Interface contacts:
Residue K222 in chain A interacts with residue Y250 in chain B (closest heavy-atom distance 3.7 Å).
Residue K222 in chain A is in contact with residue V251 in chain B (closest heavy-atom distance 3.6 Å).
Residue T220 in chain A contacts residue Y250 in chain B (closest heavy-atom distance 4.3 Å).
Residue T220 in chain A interacts with residue T254 in chain B (closest heavy-atom distance 3.7 Å).
Residue Y221 in chain A is in contact with residue V251 in chain B (closest heavy-atom distance 3.4 Å).
Residue T220 in chain A is in contact with residue V251 in chain B (closest heavy-atom distance 3.2 Å).
Residue D164 in chain A interacts with residue V251 in chain B (closest heavy-atom distance 4.0 Å).
Residue Y221 in chain A interacts with residue E248 in chain B (closest heavy-atom distance 4.6 Å).
Residue L223 in chain A interacts with residue V251 in chain B (closest heavy-atom distance 4.5 Å).
Residue K222 in chain A interacts with residue H249 in chain B (closest heavy-atom distance 3.2 Å).
Residue Y221 in chain A contacts residue H249 in chain B (closest heavy-atom distance 4.8 Å).
Residue T220 in chain A contacts residue R252 in chain B (closest heavy-atom distance 3.2 Å).

Sequence of chain B:
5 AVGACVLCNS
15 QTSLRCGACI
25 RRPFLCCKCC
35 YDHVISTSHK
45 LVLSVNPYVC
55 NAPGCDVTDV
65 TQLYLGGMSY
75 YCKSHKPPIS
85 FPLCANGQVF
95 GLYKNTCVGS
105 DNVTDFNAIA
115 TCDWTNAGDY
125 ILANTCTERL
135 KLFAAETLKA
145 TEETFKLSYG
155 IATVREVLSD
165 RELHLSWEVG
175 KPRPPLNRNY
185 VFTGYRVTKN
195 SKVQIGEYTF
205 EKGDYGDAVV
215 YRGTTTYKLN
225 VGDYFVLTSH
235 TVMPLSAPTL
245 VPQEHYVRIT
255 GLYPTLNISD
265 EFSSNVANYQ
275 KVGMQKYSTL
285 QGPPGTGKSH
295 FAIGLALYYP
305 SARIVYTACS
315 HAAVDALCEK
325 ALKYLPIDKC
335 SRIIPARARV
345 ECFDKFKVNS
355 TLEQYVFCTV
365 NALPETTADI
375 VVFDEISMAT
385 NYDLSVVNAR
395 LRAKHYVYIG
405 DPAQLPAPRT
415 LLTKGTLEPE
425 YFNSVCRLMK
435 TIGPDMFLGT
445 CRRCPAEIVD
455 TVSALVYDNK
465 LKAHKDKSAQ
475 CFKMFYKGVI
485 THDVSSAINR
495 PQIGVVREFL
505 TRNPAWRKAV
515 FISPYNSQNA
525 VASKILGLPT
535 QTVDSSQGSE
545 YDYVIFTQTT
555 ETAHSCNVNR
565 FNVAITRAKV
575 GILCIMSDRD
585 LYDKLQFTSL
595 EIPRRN

This data describes a binding interaction between two proteins.

Sequence of chain A:
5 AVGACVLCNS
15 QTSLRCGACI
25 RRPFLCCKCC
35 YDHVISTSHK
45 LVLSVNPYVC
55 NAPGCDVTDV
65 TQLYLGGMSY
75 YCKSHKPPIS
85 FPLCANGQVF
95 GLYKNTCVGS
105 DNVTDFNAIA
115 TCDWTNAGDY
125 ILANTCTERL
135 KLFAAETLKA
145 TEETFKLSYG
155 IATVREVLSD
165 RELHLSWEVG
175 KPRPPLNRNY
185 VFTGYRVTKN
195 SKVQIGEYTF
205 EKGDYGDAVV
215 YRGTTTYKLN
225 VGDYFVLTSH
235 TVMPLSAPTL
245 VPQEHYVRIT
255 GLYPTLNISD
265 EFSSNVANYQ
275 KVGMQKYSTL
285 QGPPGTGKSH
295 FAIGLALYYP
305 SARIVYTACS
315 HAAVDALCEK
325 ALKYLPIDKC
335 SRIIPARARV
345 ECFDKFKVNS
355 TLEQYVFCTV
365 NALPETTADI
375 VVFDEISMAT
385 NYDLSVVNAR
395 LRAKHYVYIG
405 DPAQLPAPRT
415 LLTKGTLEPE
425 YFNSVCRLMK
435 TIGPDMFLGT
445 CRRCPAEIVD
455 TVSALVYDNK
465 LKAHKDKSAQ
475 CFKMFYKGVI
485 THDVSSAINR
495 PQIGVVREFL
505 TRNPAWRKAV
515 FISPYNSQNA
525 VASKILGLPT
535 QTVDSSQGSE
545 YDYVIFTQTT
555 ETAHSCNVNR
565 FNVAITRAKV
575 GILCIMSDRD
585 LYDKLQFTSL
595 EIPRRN